Sequence of the second protein:
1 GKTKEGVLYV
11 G

Sequence of the first protein:
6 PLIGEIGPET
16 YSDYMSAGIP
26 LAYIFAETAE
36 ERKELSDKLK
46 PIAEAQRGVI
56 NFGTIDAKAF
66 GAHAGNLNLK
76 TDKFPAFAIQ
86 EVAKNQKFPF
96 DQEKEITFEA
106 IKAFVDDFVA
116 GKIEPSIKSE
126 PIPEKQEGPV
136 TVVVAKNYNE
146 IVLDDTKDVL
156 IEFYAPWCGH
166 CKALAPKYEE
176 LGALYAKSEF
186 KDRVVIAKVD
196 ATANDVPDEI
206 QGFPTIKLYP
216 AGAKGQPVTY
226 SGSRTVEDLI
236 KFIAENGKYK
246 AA

This data describes a binding interaction between two proteins.

Interface contacts:
Residue S17 in the first protein contacts residue G11 in the second protein (closest heavy-atom distance 3.6 Å).
Residue Y16 in the first protein contacts residue Y9 in the second protein (closest heavy-atom distance 3.5 Å).
Residue G66 in the first protein is in contact with residue G6 in the second protein (closest heavy-atom distance 4.8 Å).
Residue F65 in the first protein contacts residue K2 in the second protein (closest heavy-atom distance 3.6 Å).
Residue N71 in the first protein contacts residue L8 in the second protein (closest heavy-atom distance 4.3 Å).
Residue F65 in the first protein contacts residue G6 in the second protein (closest heavy-atom distance 3.3 Å).
Residue S17 in the first protein is in contact with residue Y9 in the second protein (closest heavy-atom distance 4.4 Å).
Residue F65 in the first protein is in contact with residue L8 in the second protein (closest heavy-atom distance 3.8 Å).
Residue H68 in the first protein interacts with residue L8 in the second protein (closest heavy-atom distance 3.0 Å).
Residue G12 in the first protein contacts residue L8 in the second protein (closest heavy-atom distance 3.8 Å).
Residue H68 in the first protein contacts residue V7 in the second protein (closest heavy-atom distance 3.8 Å).
Residue S17 in the first protein is in contact with residue V10 in the second protein (closest heavy-atom distance 3.6 Å).
Residue A64 in the first protein is in contact with residue G6 in the second protein (closest heavy-atom distance 3.6 Å).
Residue H68 in the first protein contacts residue G6 in the second protein (closest heavy-atom distance 3.7 Å).
Residue P13 in the first protein is in contact with residue L8 in the second protein (closest heavy-atom distance 3.8 Å).
Residue N71 in the first protein interacts with residue V7 in the second protein (closest heavy-atom distance 3.8 Å).
Residue A67 in the first protein contacts residue E5 in the second protein (closest heavy-atom distance 3.2 Å).
Residue P13 in the first protein is in contact with residue G1 in the second protein (closest heavy-atom distance 2.8 Å).
Residue I11 in the first protein contacts residue L8 in the second protein (closest heavy-atom distance 3.7 Å).
Residue E14 in the first protein contacts residue G1 in the second protein (closest heavy-atom distance 4.9 Å).
Residue P13 in the first protein contacts residue K2 in the second protein (closest heavy-atom distance 3.8 Å).
Residue P13 in the first protein interacts with residue Y9 in the second protein (closest heavy-atom distance 4.7 Å).
Residue I60 in the first protein contacts residue L8 in the second protein (closest heavy-atom distance 3.9 Å).
Residue Y16 in the first protein contacts residue V10 in the second protein (closest heavy-atom distance 3.8 Å).
Residue A67 in the first protein interacts with residue V7 in the second protein (closest heavy-atom distance 3.7 Å).
Residue A64 in the first protein contacts residue E5 in the second protein (closest heavy-atom distance 4.3 Å).
Residue M20 in the first protein contacts residue V10 in the second protein (closest heavy-atom distance 3.5 Å).
Residue Y16 in the first protein is in contact with residue L8 in the second protein (closest heavy-atom distance 3.8 Å).
Residue A67 in the first protein contacts residue G6 in the second protein (closest heavy-atom distance 4.2 Å).